Sequence of protein 2:
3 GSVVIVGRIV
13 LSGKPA

Sequence of protein 1:
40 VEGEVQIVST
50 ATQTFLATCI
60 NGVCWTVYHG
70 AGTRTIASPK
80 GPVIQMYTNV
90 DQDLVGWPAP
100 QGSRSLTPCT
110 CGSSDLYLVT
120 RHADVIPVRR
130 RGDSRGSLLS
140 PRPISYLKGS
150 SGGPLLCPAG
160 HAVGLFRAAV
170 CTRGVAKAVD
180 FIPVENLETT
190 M

Interface contacts:
Residue T49 in protein 1 is in contact with residue V5 in protein 2 (closest heavy-atom distance 4.2 Å).
Residue E43 in protein 1 interacts with residue I11 in protein 2 (closest heavy-atom distance 3.1 Å).
Residue T74 in protein 1 interacts with residue G3 in protein 2 (closest heavy-atom distance 4.1 Å).
Residue A122 in protein 1 contacts residue I11 in protein 2 (closest heavy-atom distance 3.8 Å).
Residue I46 in protein 1 contacts residue R10 in protein 2 (closest heavy-atom distance 4.5 Å).
Residue L105 in protein 1 contacts residue L13 in protein 2 (closest heavy-atom distance 3.6 Å).
Residue T49 in protein 1 contacts residue S4 in protein 2 (closest heavy-atom distance 4.5 Å).
Residue A76 in protein 1 is in contact with residue S4 in protein 2 (closest heavy-atom distance 3.7 Å).
Residue I46 in protein 1 contacts residue I7 in protein 2 (closest heavy-atom distance 3.5 Å).
Residue I46 in protein 1 is in contact with residue I11 in protein 2 (closest heavy-atom distance 4.2 Å).
Residue P99 in protein 1 interacts with residue I7 in protein 2 (closest heavy-atom distance 3.6 Å).
Residue E43 in protein 1 is in contact with residue V12 in protein 2 (closest heavy-atom distance 3.5 Å).
Residue R73 in protein 1 contacts residue S4 in protein 2 (closest heavy-atom distance 3.5 Å).
Residue V118 in protein 1 interacts with residue L13 in protein 2 (closest heavy-atom distance 3.9 Å).
Residue V44 in protein 1 interacts with residue L13 in protein 2 (closest heavy-atom distance 4.2 Å).
Residue V44 in protein 1 contacts residue I11 in protein 2 (closest heavy-atom distance 2.8 Å).
Residue G42 in protein 1 interacts with residue I11 in protein 2 (closest heavy-atom distance 3.4 Å).
Residue Q45 in protein 1 contacts residue I7 in protein 2 (closest heavy-atom distance 4.1 Å).
Residue P81 in protein 1 interacts with residue S4 in protein 2 (closest heavy-atom distance 4.0 Å).
Residue V40 in protein 1 contacts residue V12 in protein 2 (closest heavy-atom distance 3.8 Å).
Residue S48 in protein 1 is in contact with residue V6 in protein 2 (closest heavy-atom distance 3.0 Å).
Residue L155 in protein 1 is in contact with residue L13 in protein 2 (closest heavy-atom distance 3.8 Å).
Residue I46 in protein 1 contacts residue G9 in protein 2 (closest heavy-atom distance 2.9 Å).
Residue V40 in protein 1 contacts residue K16 in protein 2 (closest heavy-atom distance 3.3 Å).
Residue F54 in protein 1 contacts residue V5 in protein 2 (closest heavy-atom distance 4.4 Å).
Residue Q45 in protein 1 interacts with residue G9 in protein 2 (closest heavy-atom distance 3.6 Å).
Residue I46 in protein 1 contacts residue V6 in protein 2 (closest heavy-atom distance 4.2 Å).
Residue I75 in protein 1 contacts residue I7 in protein 2 (closest heavy-atom distance 4.2 Å).
Residue R73 in protein 1 contacts residue V5 in protein 2 (closest heavy-atom distance 3.9 Å).
Residue V47 in protein 1 contacts residue V8 in protein 2 (closest heavy-atom distance 4.3 Å).
Residue T74 in protein 1 is in contact with residue S4 in protein 2 (closest heavy-atom distance 3.2 Å).
Residue R120 in protein 1 contacts residue I11 in protein 2 (closest heavy-atom distance 4.1 Å).
Residue V40 in protein 1 interacts with residue A18 in protein 2 (closest heavy-atom distance 3.6 Å).
Residue S48 in protein 1 interacts with residue V8 in protein 2 (closest heavy-atom distance 3.3 Å).
Residue E41 in protein 1 contacts residue R10 in protein 2 (closest heavy-atom distance 4.3 Å).
Residue G101 in protein 1 contacts residue R10 in protein 2 (closest heavy-atom distance 3.6 Å).
Residue V40 in protein 1 contacts residue R10 in protein 2 (closest heavy-atom distance 3.0 Å).
Residue S48 in protein 1 interacts with residue V5 in protein 2 (closest heavy-atom distance 3.9 Å).
Residue I75 in protein 1 interacts with residue S4 in protein 2 (closest heavy-atom distance 3.9 Å).
Residue T74 in protein 1 is in contact with residue V5 in protein 2 (closest heavy-atom distance 2.8 Å).
Residue Q45 in protein 1 interacts with residue R10 in protein 2 (closest heavy-atom distance 4.4 Å).
Residue V47 in protein 1 contacts residue V6 in protein 2 (closest heavy-atom distance 3.3 Å).
Residue I75 in protein 1 contacts residue V5 in protein 2 (closest heavy-atom distance 3.4 Å).
Residue E41 in protein 1 contacts residue V12 in protein 2 (closest heavy-atom distance 3.4 Å).
Residue V44 in protein 1 is in contact with residue R10 in protein 2 (closest heavy-atom distance 3.5 Å).
Residue I46 in protein 1 interacts with residue V8 in protein 2 (closest heavy-atom distance 2.7 Å).
Residue A70 in protein 1 is in contact with residue V5 in protein 2 (closest heavy-atom distance 4.0 Å).
Residue A76 in protein 1 contacts residue V5 in protein 2 (closest heavy-atom distance 2.9 Å).
Residue V118 in protein 1 is in contact with residue I11 in protein 2 (closest heavy-atom distance 4.5 Å).
Residue W96 in protein 1 is in contact with residue V5 in protein 2 (closest heavy-atom distance 3.4 Å).
Residue R73 in protein 1 is in contact with residue G3 in protein 2 (closest heavy-atom distance 4.0 Å).
Residue A76 in protein 1 contacts residue V6 in protein 2 (closest heavy-atom distance 3.6 Å).
Residue V40 in protein 1 contacts residue P17 in protein 2 (closest heavy-atom distance 3.1 Å).
Residue G42 in protein 1 contacts residue V12 in protein 2 (closest heavy-atom distance 4.1 Å).
Residue T119 in protein 1 interacts with residue I11 in protein 2 (closest heavy-atom distance 3.4 Å).
Residue V47 in protein 1 interacts with residue I7 in protein 2 (closest heavy-atom distance 3.9 Å).
Residue G42 in protein 1 is in contact with residue R10 in protein 2 (closest heavy-atom distance 4.5 Å).
Residue S48 in protein 1 interacts with residue S4 in protein 2 (closest heavy-atom distance 4.1 Å).
Residue E43 in protein 1 interacts with residue L13 in protein 2 (closest heavy-atom distance 2.9 Å).
Residue V47 in protein 1 contacts residue V5 in protein 2 (closest heavy-atom distance 3.5 Å).

The following describes two proteins that form a bound complex.